Sequence of protein 1:
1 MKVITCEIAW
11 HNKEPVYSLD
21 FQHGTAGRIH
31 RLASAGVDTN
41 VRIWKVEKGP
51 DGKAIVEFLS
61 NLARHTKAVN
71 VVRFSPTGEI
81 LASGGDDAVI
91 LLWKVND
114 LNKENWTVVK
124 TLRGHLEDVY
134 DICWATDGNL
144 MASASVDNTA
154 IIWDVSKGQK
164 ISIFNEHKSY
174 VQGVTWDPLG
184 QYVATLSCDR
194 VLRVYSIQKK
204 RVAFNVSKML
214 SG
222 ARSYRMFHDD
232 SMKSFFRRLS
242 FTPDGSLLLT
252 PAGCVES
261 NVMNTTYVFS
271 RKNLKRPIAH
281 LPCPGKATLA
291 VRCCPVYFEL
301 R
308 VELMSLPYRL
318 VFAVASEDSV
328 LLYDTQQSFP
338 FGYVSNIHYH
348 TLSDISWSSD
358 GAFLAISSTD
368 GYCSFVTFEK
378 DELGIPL

Contacts between the two chains:
Residue L281 in protein 1 interacts with residue C269 in protein 2 (closest heavy-atom distance 4.0 Å).
Residue F338 in protein 1 is in contact with residue V248 in protein 2 (closest heavy-atom distance 3.9 Å).
Residue M1 in protein 1 interacts with residue K244 in protein 2 (closest heavy-atom distance 3.8 Å).
Residue G339 in protein 1 interacts with residue G246 in protein 2 (closest heavy-atom distance 3.8 Å).
Residue F338 in protein 1 is in contact with residue G246 in protein 2 (closest heavy-atom distance 3.1 Å).
Residue M1 in protein 1 is in contact with residue C247 in protein 2 (closest heavy-atom distance 4.7 Å).
Residue S342 in protein 1 contacts residue V243 in protein 2 (closest heavy-atom distance 4.2 Å).
Residue F338 in protein 1 interacts with residue C247 in protein 2 (closest heavy-atom distance 4.5 Å).
Residue E379 in protein 1 contacts residue C247 in protein 2 (closest heavy-atom distance 3.4 Å).
Residue V341 in protein 1 contacts residue I245 in protein 2 (closest heavy-atom distance 4.8 Å).
Residue P282 in protein 1 interacts with residue C269 in protein 2 (closest heavy-atom distance 3.4 Å).
Residue M1 in protein 1 interacts with residue G246 in protein 2 (closest heavy-atom distance 3.3 Å).
Residue P337 in protein 1 contacts residue F266 in protein 2 (closest heavy-atom distance 4.8 Å).
Residue S335 in protein 1 contacts residue A268 in protein 2 (closest heavy-atom distance 4.6 Å).
Residue E257 in protein 1 is in contact with residue L271 in protein 2 (closest heavy-atom distance 4.9 Å).
Residue V3 in protein 1 interacts with residue K244 in protein 2 (closest heavy-atom distance 4.5 Å).
Residue G339 in protein 1 is in contact with residue I245 in protein 2 (closest heavy-atom distance 4.2 Å).
Residue L281 in protein 1 contacts residue A268 in protein 2 (closest heavy-atom distance 3.7 Å).
Residue V256 in protein 1 is in contact with residue L271 in protein 2 (closest heavy-atom distance 4.7 Å).
Residue Y340 in protein 1 is in contact with residue I245 in protein 2 (closest heavy-atom distance 2.8 Å).
Residue R301 in protein 1 is in contact with residue W249 in protein 2 (closest heavy-atom distance 4.3 Å).
Residue L380 in protein 1 contacts residue C247 in protein 2 (closest heavy-atom distance 4.8 Å).
Residue Y340 in protein 1 is in contact with residue F266 in protein 2 (closest heavy-atom distance 4.6 Å).
Residue K2 in protein 1 contacts residue K244 in protein 2 (closest heavy-atom distance 4.8 Å).
Residue S258 in protein 1 is in contact with residue L271 in protein 2 (closest heavy-atom distance 4.0 Å).
Residue F336 in protein 1 is in contact with residue A267 in protein 2 (closest heavy-atom distance 4.6 Å).
Residue H280 in protein 1 interacts with residue C269 in protein 2 (closest heavy-atom distance 2.9 Å).
Residue M1 in protein 1 is in contact with residue I245 in protein 2 (closest heavy-atom distance 4.2 Å).
Residue H280 in protein 1 interacts with residue F270 in protein 2 (closest heavy-atom distance 4.1 Å).
Residue Y340 in protein 1 interacts with residue K244 in protein 2 (closest heavy-atom distance 4.6 Å).
Residue P282 in protein 1 contacts residue A268 in protein 2 (closest heavy-atom distance 3.9 Å).
Residue F336 in protein 1 is in contact with residue A268 in protein 2 (closest heavy-atom distance 4.8 Å).
Residue V341 in protein 1 contacts residue V243 in protein 2 (closest heavy-atom distance 4.8 Å).

Sequence of protein 2:
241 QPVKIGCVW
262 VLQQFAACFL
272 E

The following describes two proteins that form a bound complex.